Sequence of protein 1:
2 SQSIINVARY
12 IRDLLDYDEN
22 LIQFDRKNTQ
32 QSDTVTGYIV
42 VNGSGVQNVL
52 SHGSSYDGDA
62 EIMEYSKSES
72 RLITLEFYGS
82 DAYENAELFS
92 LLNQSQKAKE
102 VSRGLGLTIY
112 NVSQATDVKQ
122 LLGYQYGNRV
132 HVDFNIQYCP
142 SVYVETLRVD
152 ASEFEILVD

This data describes a binding interaction between two proteins.

Sequence of protein 2:
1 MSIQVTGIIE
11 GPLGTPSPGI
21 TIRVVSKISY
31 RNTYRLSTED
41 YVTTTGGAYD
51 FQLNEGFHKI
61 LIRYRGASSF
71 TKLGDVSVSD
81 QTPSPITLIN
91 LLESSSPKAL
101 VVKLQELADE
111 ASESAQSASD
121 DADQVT

Residue-level contacts at the interface:
Residue Y144 in protein 1 interacts with residue N32 in protein 2 (closest heavy-atom distance 4.4 Å).
Residue I63 in protein 1 is in contact with residue Y30 in protein 2 (closest heavy-atom distance 3.4 Å).
Residue V143 in protein 1 is in contact with residue T33 in protein 2 (closest heavy-atom distance 4.7 Å).
Residue Y144 in protein 1 is in contact with residue Y30 in protein 2 (closest heavy-atom distance 4.0 Å).
Residue E146 in protein 1 interacts with residue L36 in protein 2 (closest heavy-atom distance 4.2 Å).
Residue S142 in protein 1 is in contact with residue T33 in protein 2 (closest heavy-atom distance 3.3 Å).
Residue V143 in protein 1 contacts residue L36 in protein 2 (closest heavy-atom distance 4.1 Å).
Residue I63 in protein 1 is in contact with residue R35 in protein 2 (closest heavy-atom distance 3.6 Å).
Residue Y144 in protein 1 contacts residue R31 in protein 2 (closest heavy-atom distance 2.9 Å).
Residue D58 in protein 1 interacts with residue Y30 in protein 2 (closest heavy-atom distance 4.4 Å).
Residue S142 in protein 1 interacts with residue N32 in protein 2 (closest heavy-atom distance 4.5 Å).
Residue A61 in protein 1 interacts with residue Y30 in protein 2 (closest heavy-atom distance 3.5 Å).
Residue S142 in protein 1 is in contact with residue Y34 in protein 2 (closest heavy-atom distance 4.8 Å).
Residue V143 in protein 1 interacts with residue Y34 in protein 2 (closest heavy-atom distance 4.1 Å).
Residue Y144 in protein 1 contacts residue L36 in protein 2 (closest heavy-atom distance 3.3 Å).
Residue Y144 in protein 1 is in contact with residue T33 in protein 2 (closest heavy-atom distance 4.7 Å).
Residue E146 in protein 1 contacts residue R35 in protein 2 (closest heavy-atom distance 2.6 Å).
Residue V145 in protein 1 interacts with residue L36 in protein 2 (closest heavy-atom distance 4.6 Å).
Residue Y144 in protein 1 is in contact with residue Y34 in protein 2 (closest heavy-atom distance 3.3 Å).
Residue Y144 in protein 1 is in contact with residue R35 in protein 2 (closest heavy-atom distance 3.7 Å).
Residue E146 in protein 1 is in contact with residue S37 in protein 2 (closest heavy-atom distance 4.1 Å).